Sequence of chain B:
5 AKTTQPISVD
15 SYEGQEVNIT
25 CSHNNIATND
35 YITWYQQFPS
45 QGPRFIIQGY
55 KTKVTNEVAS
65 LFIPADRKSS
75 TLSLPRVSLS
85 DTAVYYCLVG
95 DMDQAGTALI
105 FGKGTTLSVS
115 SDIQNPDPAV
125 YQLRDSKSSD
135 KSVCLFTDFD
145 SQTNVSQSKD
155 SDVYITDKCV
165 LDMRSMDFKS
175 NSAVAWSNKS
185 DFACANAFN

The following describes two proteins that form a bound complex.

Sequence of chain A:
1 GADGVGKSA

Residue-level contacts at the interface:
Residue A99 in chain B interacts with residue V5 in chain A (closest heavy-atom distance 3.9 Å).
Residue D97 in chain B contacts residue A2 in chain A (closest heavy-atom distance 4.2 Å).
Residue Q98 in chain B interacts with residue G6 in chain A (closest heavy-atom distance 3.3 Å).
Residue Q98 in chain B interacts with residue V5 in chain A (closest heavy-atom distance 3.0 Å).
Residue Q98 in chain B interacts with residue G4 in chain A (closest heavy-atom distance 3.2 Å).
Residue D97 in chain B is in contact with residue G4 in chain A (closest heavy-atom distance 4.2 Å).